Sequence of the first protein:
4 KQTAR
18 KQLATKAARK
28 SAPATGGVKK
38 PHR

The following describes two proteins that form a bound complex.

Contacts between the two chains:
Residue R250 in the second protein is in contact with residue A29 in the first protein (closest heavy-atom distance 3.2 Å).
Residue F394 in the second protein contacts residue Q19 in the first protein (closest heavy-atom distance 3.4 Å).
Residue N254 in the second protein is in contact with residue K27 in the first protein (closest heavy-atom distance 3.3 Å).
Residue N211 in the second protein is in contact with residue S28 in the first protein (closest heavy-atom distance 3.5 Å).
Residue N294 in the second protein is in contact with residue A24 in the first protein (closest heavy-atom distance 3.4 Å).
Residue D95 in the second protein contacts residue K36 in the first protein (closest heavy-atom distance 3.0 Å).
Residue N335 in the second protein interacts with residue T22 in the first protein (closest heavy-atom distance 3.4 Å).
Residue Q154 in the second protein contacts residue A31 in the first protein (closest heavy-atom distance 2.8 Å).
Residue E297 in the second protein contacts residue T22 in the first protein (closest heavy-atom distance 2.9 Å).
Residue S99 in the second protein contacts residue K36 in the first protein (closest heavy-atom distance 3.4 Å).
Residue T111 in the second protein contacts residue K36 in the first protein (closest heavy-atom distance 2.9 Å).
Residue Q113 in the second protein is in contact with residue G33 in the first protein (closest heavy-atom distance 2.8 Å).
Residue H253 in the second protein contacts residue A25 in the first protein (closest heavy-atom distance 3.2 Å).
Residue R157 in the second protein contacts residue P30 in the first protein (closest heavy-atom distance 3.0 Å).
Residue K290 in the second protein contacts residue R26 in the first protein (closest heavy-atom distance 3.5 Å).
Residue N468 in the second protein contacts residue K4 in the first protein (closest heavy-atom distance 3.2 Å).
Residue H253 in the second protein interacts with residue K27 in the first protein (closest heavy-atom distance 3.4 Å).
Residue N294 in the second protein interacts with residue A25 in the first protein (closest heavy-atom distance 2.6 Å).
Residue W71 in the second protein contacts residue P38 in the first protein (closest heavy-atom distance 3.3 Å).
Residue R250 in the second protein interacts with residue P30 in the first protein (closest heavy-atom distance 3.1 Å).
Residue E428 in the second protein contacts residue T6 in the first protein (closest heavy-atom distance 3.6 Å).
Residue N335 in the second protein contacts residue K23 in the first protein (closest heavy-atom distance 2.9 Å).
Residue R157 in the second protein contacts residue S28 in the first protein (closest heavy-atom distance 3.5 Å).
Residue N211 in the second protein contacts residue A29 in the first protein (closest heavy-atom distance 2.8 Å).
Residue H107 in the second protein contacts residue K36 in the first protein (closest heavy-atom distance 3.3 Å).
Residue P110 in the second protein contacts residue G34 in the first protein (closest heavy-atom distance 3.5 Å).
Residue Q113 in the second protein interacts with residue G34 in the first protein (closest heavy-atom distance 3.4 Å).
Residue D275 in the second protein is in contact with residue K27 in the first protein (closest heavy-atom distance 2.9 Å).
Residue N465 in the second protein interacts with residue A7 in the first protein (closest heavy-atom distance 3.4 Å).
Residue R150 in the second protein contacts residue G33 in the first protein (closest heavy-atom distance 3.0 Å).
Residue N73 in the second protein is in contact with residue G34 in the first protein (closest heavy-atom distance 3.5 Å).
Residue Q154 in the second protein is in contact with residue P30 in the first protein (closest heavy-atom distance 3.4 Å).
Residue K432 in the second protein is in contact with residue T6 in the first protein (closest heavy-atom distance 3.4 Å).
Residue R70 in the second protein interacts with residue P38 in the first protein (closest heavy-atom distance 3.6 Å).
Residue D207 in the second protein interacts with residue A29 in the first protein (closest heavy-atom distance 3.5 Å).
Residue R250 in the second protein is in contact with residue S28 in the first protein (closest heavy-atom distance 3.3 Å).
Residue C279 in the second protein is in contact with residue K27 in the first protein (closest heavy-atom distance 3.3 Å).
Residue E67 in the second protein interacts with residue P38 in the first protein (closest heavy-atom distance 3.3 Å).
Residue R150 in the second protein is in contact with residue T32 in the first protein (closest heavy-atom distance 3.1 Å).
Residue D471 in the second protein is in contact with residue K4 in the first protein (closest heavy-atom distance 2.7 Å).
Residue E67 in the second protein is in contact with residue H39 in the first protein (closest heavy-atom distance 3.2 Å).
Residue Y160 in the second protein contacts residue R26 in the first protein (closest heavy-atom distance 3.3 Å).
Residue N257 in the second protein interacts with residue R26 in the first protein (closest heavy-atom distance 2.8 Å).
Residue S114 in the second protein is in contact with residue G34 in the first protein (closest heavy-atom distance 2.9 Å).
Residue N465 in the second protein is in contact with residue T6 in the first protein (closest heavy-atom distance 3.1 Å).
Residue E297 in the second protein contacts residue A24 in the first protein (closest heavy-atom distance 3.5 Å).
Residue E204 in the second protein interacts with residue T32 in the first protein (closest heavy-atom distance 3.1 Å).
Residue R70 in the second protein is in contact with residue K37 in the first protein (closest heavy-atom distance 3.3 Å).
Residue V74 in the second protein contacts residue K36 in the first protein (closest heavy-atom distance 3.3 Å).
Residue R250 in the second protein is in contact with residue K27 in the first protein (closest heavy-atom distance 3.5 Å).
Residue D220 in the second protein contacts residue K4 in the first protein (closest heavy-atom distance 3.4 Å).
Residue R157 in the second protein is in contact with residue A29 in the first protein (closest heavy-atom distance 3.1 Å).
Residue R150 in the second protein contacts residue A31 in the first protein (closest heavy-atom distance 3.4 Å).
Residue N505 in the second protein is in contact with residue K4 in the first protein (closest heavy-atom distance 3.4 Å).
Residue Q334 in the second protein interacts with residue K23 in the first protein (closest heavy-atom distance 3.3 Å).
Residue Y300 in the second protein is in contact with residue L20 in the first protein (closest heavy-atom distance 2.6 Å).
Residue N505 in the second protein is in contact with residue Q5 in the first protein (closest heavy-atom distance 2.9 Å).
Residue S391 in the second protein is in contact with residue Q19 in the first protein (closest heavy-atom distance 3.1 Å).
Residue Q331 in the second protein is in contact with residue K23 in the first protein (closest heavy-atom distance 3.3 Å).
Residue N468 in the second protein interacts with residue Q5 in the first protein (closest heavy-atom distance 2.6 Å).

Sequence of the second protein:
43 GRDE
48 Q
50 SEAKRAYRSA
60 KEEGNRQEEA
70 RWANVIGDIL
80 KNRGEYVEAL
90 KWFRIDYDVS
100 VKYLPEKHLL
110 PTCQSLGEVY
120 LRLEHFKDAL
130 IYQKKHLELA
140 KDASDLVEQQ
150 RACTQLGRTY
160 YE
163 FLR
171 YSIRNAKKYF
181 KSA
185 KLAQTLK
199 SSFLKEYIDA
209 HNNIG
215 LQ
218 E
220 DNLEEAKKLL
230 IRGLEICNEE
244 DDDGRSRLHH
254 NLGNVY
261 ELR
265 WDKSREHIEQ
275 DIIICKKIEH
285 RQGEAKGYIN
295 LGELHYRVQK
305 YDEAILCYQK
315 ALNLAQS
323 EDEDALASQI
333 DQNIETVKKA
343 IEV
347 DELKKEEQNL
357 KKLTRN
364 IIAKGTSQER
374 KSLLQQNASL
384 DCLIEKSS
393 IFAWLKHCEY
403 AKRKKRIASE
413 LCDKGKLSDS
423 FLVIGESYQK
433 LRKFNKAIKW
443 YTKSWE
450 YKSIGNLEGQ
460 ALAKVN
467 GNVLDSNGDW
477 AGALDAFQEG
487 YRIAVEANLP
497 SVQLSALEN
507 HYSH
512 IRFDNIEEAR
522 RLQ